These two protein chains interact to form a complex.

Residue-level contacts at the interface:
Residue L550 in protein 2 contacts residue E138 in protein 1 (closest heavy-atom distance 3.6 Å).
Residue N547 in protein 2 contacts residue K140 in protein 1 (closest heavy-atom distance 4.8 Å).
Residue K548 in protein 2 contacts residue K139 in protein 1 (closest heavy-atom distance 3.6 Å).
Residue G549 in protein 2 contacts residue K139 in protein 1 (closest heavy-atom distance 3.6 Å).
Residue L550 in protein 2 is in contact with residue W136 in protein 1 (closest heavy-atom distance 4.5 Å).
Residue L550 in protein 2 is in contact with residue K137 in protein 1 (closest heavy-atom distance 3.8 Å).
Residue G549 in protein 2 contacts residue E138 in protein 1 (closest heavy-atom distance 4.4 Å).
Residue N547 in protein 2 is in contact with residue E138 in protein 1 (closest heavy-atom distance 4.3 Å).
Residue G549 in protein 2 interacts with residue K137 in protein 1 (closest heavy-atom distance 2.8 Å).
Residue N547 in protein 2 is in contact with residue K139 in protein 1 (closest heavy-atom distance 2.7 Å).

Sequence of protein 1:
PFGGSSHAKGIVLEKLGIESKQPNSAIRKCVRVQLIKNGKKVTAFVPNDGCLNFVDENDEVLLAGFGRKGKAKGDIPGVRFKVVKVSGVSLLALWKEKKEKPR

Sequence of protein 2:
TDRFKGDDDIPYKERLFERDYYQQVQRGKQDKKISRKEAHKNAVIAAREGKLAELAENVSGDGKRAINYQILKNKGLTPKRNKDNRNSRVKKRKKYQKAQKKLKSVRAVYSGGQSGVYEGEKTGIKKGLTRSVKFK